These two protein chains interact to form a complex.

Sequence of protein 2:
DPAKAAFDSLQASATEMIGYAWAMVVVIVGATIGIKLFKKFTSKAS

Sequence of protein 1:
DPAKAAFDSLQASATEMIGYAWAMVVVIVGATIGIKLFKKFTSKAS

Interface contacts:
Residue S50 in protein 2 contacts residue K43 in protein 1 (closest heavy-atom distance 4.3 Å).
Residue F45 in protein 2 contacts residue I39 in protein 1 (closest heavy-atom distance 4.9 Å).
Residue F45 in protein 2 interacts with residue I32 in protein 1 (closest heavy-atom distance 4.3 Å).
Residue K48 in protein 2 contacts residue I39 in protein 1 (closest heavy-atom distance 4.2 Å).
Residue K48 in protein 2 interacts with residue T36 in protein 1 (closest heavy-atom distance 3.8 Å).
Residue L41 in protein 2 is in contact with residue I32 in protein 1 (closest heavy-atom distance 4.7 Å).
Residue K48 in protein 2 is in contact with residue K43 in protein 1 (closest heavy-atom distance 3.5 Å).
Residue F45 in protein 2 contacts residue A35 in protein 1 (closest heavy-atom distance 4.3 Å).
Residue F45 in protein 2 interacts with residue T36 in protein 1 (closest heavy-atom distance 4.1 Å).